Sequence of protein 2:
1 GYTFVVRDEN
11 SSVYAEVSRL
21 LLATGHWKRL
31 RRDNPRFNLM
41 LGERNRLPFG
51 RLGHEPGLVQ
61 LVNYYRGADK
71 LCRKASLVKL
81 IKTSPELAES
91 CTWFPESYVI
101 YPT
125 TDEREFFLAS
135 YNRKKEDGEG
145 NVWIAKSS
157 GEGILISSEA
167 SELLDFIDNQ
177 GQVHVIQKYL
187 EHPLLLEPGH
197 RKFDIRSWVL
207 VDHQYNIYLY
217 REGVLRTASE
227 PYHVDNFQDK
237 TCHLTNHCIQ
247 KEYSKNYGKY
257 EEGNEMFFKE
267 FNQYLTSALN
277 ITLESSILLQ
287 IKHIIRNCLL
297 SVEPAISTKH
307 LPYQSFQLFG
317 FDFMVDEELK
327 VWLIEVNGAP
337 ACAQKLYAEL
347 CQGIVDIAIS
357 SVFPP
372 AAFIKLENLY

Residue-level contacts at the interface:
Residue K326 in protein 1 is in contact with residue H306 in protein 2 (closest heavy-atom distance 3.7 Å).
Residue A333 in protein 1 is in contact with residue H306 in protein 2 (closest heavy-atom distance 4.6 Å).

Sequence of protein 1:
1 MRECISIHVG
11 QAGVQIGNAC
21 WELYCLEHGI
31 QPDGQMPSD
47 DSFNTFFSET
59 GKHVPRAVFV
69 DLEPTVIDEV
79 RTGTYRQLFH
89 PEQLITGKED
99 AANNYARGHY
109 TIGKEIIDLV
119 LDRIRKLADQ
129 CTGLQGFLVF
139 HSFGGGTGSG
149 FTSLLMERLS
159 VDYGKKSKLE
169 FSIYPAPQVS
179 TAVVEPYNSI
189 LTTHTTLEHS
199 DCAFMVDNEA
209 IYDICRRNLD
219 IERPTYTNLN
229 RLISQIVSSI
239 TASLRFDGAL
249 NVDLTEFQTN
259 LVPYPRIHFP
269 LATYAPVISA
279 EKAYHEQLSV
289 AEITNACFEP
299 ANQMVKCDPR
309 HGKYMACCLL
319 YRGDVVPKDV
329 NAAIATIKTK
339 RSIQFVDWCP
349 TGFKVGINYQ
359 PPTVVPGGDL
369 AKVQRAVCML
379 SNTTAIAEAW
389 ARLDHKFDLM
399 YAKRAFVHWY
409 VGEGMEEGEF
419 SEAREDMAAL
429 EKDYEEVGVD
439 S

This data describes a binding interaction between two proteins.